Sequence of protein 1:
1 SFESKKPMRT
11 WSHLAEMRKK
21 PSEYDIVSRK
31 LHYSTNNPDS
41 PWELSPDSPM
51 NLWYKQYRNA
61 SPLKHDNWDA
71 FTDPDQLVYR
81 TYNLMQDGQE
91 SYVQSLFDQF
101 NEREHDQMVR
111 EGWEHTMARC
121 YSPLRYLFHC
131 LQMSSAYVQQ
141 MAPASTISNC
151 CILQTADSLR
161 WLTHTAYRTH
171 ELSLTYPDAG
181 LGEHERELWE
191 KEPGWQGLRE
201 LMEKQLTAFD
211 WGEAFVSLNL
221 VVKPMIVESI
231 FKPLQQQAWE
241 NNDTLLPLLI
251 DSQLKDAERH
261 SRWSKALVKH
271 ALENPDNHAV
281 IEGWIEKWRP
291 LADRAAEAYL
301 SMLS

The following describes two proteins that form a bound complex.

Contacts between the two chains:
Residue H184 in protein 2 is in contact with residue P177 in protein 1 (closest heavy-atom distance 3.5 Å).
Residue E183 in protein 2 is in contact with residue P177 in protein 1 (closest heavy-atom distance 3.7 Å).
Residue H184 in protein 2 interacts with residue D178 in protein 1 (closest heavy-atom distance 2.9 Å).
Residue D178 in protein 2 is in contact with residue D178 in protein 1 (closest heavy-atom distance 4.7 Å).
Residue G180 in protein 2 contacts residue D178 in protein 1 (closest heavy-atom distance 4.3 Å).
Residue P177 in protein 2 contacts residue H184 in protein 1 (closest heavy-atom distance 3.5 Å).

Sequence of protein 2:
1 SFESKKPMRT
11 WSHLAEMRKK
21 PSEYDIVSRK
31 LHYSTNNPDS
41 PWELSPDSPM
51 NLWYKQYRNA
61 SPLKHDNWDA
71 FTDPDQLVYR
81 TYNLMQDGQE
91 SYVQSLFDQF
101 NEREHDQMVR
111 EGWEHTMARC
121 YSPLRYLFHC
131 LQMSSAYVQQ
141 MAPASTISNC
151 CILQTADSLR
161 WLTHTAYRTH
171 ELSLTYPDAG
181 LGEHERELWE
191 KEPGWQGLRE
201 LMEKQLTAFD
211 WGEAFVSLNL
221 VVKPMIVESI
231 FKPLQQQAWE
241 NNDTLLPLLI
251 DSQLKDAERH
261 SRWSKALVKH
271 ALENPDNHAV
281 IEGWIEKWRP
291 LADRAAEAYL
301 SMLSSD